Sequence of chain A:
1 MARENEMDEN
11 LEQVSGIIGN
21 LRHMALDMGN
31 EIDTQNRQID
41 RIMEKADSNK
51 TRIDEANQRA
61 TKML

The following describes two proteins that form a bound complex.

Contacts between the two chains:
Residue E69 in chain B is in contact with residue R52 in chain A (closest heavy-atom distance 2.9 Å).
Residue V30 in chain B contacts residue I18 in chain A (closest heavy-atom distance 4.1 Å).
Residue L41 in chain B contacts residue M28 in chain A (closest heavy-atom distance 4.0 Å).
Residue E55 in chain B contacts residue K45 in chain A (closest heavy-atom distance 3.8 Å).
Residue G48 in chain B is in contact with residue Q35 in chain A (closest heavy-atom distance 3.9 Å).
Residue A16 in chain B interacts with residue M7 in chain A (closest heavy-atom distance 3.2 Å).
Residue M58 in chain B contacts residue K45 in chain A (closest heavy-atom distance 4.3 Å).
Residue L51 in chain B contacts residue Q35 in chain A (closest heavy-atom distance 3.9 Å).
Residue E55 in chain B interacts with residue I42 in chain A (closest heavy-atom distance 3.5 Å).
Residue L51 in chain B is in contact with residue Q38 in chain A (closest heavy-atom distance 3.9 Å).
Residue N59 in chain B contacts residue K45 in chain A (closest heavy-atom distance 2.9 Å).
Residue G76 in chain B is in contact with residue M63 in chain A (closest heavy-atom distance 4.2 Å).
Residue L44 in chain B interacts with residue E31 in chain A (closest heavy-atom distance 4.2 Å).
Residue S19 in chain B interacts with residue M7 in chain A (closest heavy-atom distance 3.2 Å).
Residue M58 in chain B interacts with residue N49 in chain A (closest heavy-atom distance 3.1 Å).
Residue T40 in chain B contacts residue M28 in chain A (closest heavy-atom distance 3.9 Å).
Residue N62 in chain B contacts residue N49 in chain A (closest heavy-atom distance 3.4 Å).
Residue E55 in chain B contacts residue R41 in chain A (closest heavy-atom distance 3.5 Å).
Residue K66 in chain B contacts residue R52 in chain A (closest heavy-atom distance 3.3 Å).
Residue R24 in chain B is in contact with residue E6 in chain A (closest heavy-atom distance 2.8 Å).
Residue L20 in chain B interacts with residue M7 in chain A (closest heavy-atom distance 3.5 Å).
Residue L27 in chain B interacts with residue Q13 in chain A (closest heavy-atom distance 3.6 Å).
Residue K34 in chain B contacts residue M24 in chain A (closest heavy-atom distance 3.7 Å).
Residue L44 in chain B contacts residue Q35 in chain A (closest heavy-atom distance 3.0 Å).
Residue L72 in chain B interacts with residue A56 in chain A (closest heavy-atom distance 3.6 Å).
Residue K73 in chain B is in contact with residue R59 in chain A (closest heavy-atom distance 3.3 Å).
Residue D17 in chain B is in contact with residue R3 in chain A (closest heavy-atom distance 2.7 Å).
Residue R24 in chain B is in contact with residue N10 in chain A (closest heavy-atom distance 3.5 Å).
Residue K34 in chain B interacts with residue N20 in chain A (closest heavy-atom distance 3.7 Å).
Residue L44 in chain B interacts with residue I32 in chain A (closest heavy-atom distance 4.0 Å).
Residue L51 in chain B interacts with residue I39 in chain A (closest heavy-atom distance 4.0 Å).
Residue L41 in chain B interacts with residue M24 in chain A (closest heavy-atom distance 4.2 Å).
Residue M65 in chain B is in contact with residue R52 in chain A (closest heavy-atom distance 3.3 Å).
Residue L20 in chain B contacts residue E6 in chain A (closest heavy-atom distance 3.7 Å).
Residue E55 in chain B interacts with residue Q38 in chain A (closest heavy-atom distance 3.5 Å).
Residue T23 in chain B interacts with residue L11 in chain A (closest heavy-atom distance 3.6 Å).
Residue M26 in chain B is in contact with residue V14 in chain A (closest heavy-atom distance 4.1 Å).
Residue T23 in chain B is in contact with residue M7 in chain A (closest heavy-atom distance 3.6 Å).
Residue L27 in chain B is in contact with residue V14 in chain A (closest heavy-atom distance 4.0 Å).
Residue L20 in chain B interacts with residue N10 in chain A (closest heavy-atom distance 4.2 Å).
Residue M58 in chain B is in contact with residue A46 in chain A (closest heavy-atom distance 3.9 Å).
Residue V30 in chain B interacts with residue I17 in chain A (closest heavy-atom distance 3.5 Å).
Residue V54 in chain B is in contact with residue I42 in chain A (closest heavy-atom distance 3.8 Å).
Residue L75 in chain B contacts residue M63 in chain A (closest heavy-atom distance 3.5 Å).
Residue G37 in chain B interacts with residue M28 in chain A (closest heavy-atom distance 4.1 Å).
Residue D52 in chain B is in contact with residue Q38 in chain A (closest heavy-atom distance 2.8 Å).
Residue N62 in chain B is in contact with residue R52 in chain A (closest heavy-atom distance 3.6 Å).
Residue L20 in chain B is in contact with residue R3 in chain A (closest heavy-atom distance 4.1 Å).
Residue I38 in chain B is in contact with residue M24 in chain A (closest heavy-atom distance 3.4 Å).
Residue S33 in chain B is in contact with residue L21 in chain A (closest heavy-atom distance 4.0 Å).
Residue M65 in chain B contacts residue I53 in chain A (closest heavy-atom distance 3.9 Å).
Residue G37 in chain B interacts with residue M24 in chain A (closest heavy-atom distance 3.4 Å).
Residue E31 in chain B interacts with residue I17 in chain A (closest heavy-atom distance 3.3 Å).
Residue M65 in chain B contacts residue A56 in chain A (closest heavy-atom distance 3.6 Å).
Residue K34 in chain B interacts with residue L21 in chain A (closest heavy-atom distance 3.8 Å).
Residue T23 in chain B interacts with residue N10 in chain A (closest heavy-atom distance 3.1 Å).
Residue I61 in chain B interacts with residue N49 in chain A (closest heavy-atom distance 3.5 Å).
Residue L44 in chain B interacts with residue M28 in chain A (closest heavy-atom distance 4.1 Å).
Residue L27 in chain B contacts residue I17 in chain A (closest heavy-atom distance 3.7 Å).
Residue L72 in chain B is in contact with residue A60 in chain A (closest heavy-atom distance 3.9 Å).

Sequence of chain B:
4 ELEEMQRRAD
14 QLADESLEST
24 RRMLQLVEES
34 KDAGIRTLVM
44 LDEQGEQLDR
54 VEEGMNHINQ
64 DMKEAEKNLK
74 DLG